This data describes a binding interaction between two proteins.

Interface contacts:
Residue F362 in protein 2 is in contact with residue L143 in protein 1 (closest heavy-atom distance 3.5 Å).
Residue N432 in protein 2 is in contact with residue N108 in protein 1 (closest heavy-atom distance 3.1 Å).
Residue S358 in protein 2 contacts residue G81 in protein 1 (closest heavy-atom distance 3.9 Å).
Residue F379 in protein 2 contacts residue V33 in protein 1 (closest heavy-atom distance 3.9 Å).
Residue Q365 in protein 2 interacts with residue F132 in protein 1 (closest heavy-atom distance 3.0 Å).
Residue W477 in protein 2 interacts with residue G145 in protein 1 (closest heavy-atom distance 3.7 Å).
Residue T356 in protein 2 is in contact with residue N80 in protein 1 (closest heavy-atom distance 3.7 Å).
Residue S358 in protein 2 is in contact with residue V79 in protein 1 (closest heavy-atom distance 2.2 Å).
Residue K340 in protein 2 contacts residue I53 in protein 1 (closest heavy-atom distance 3.0 Å).
Residue M460 in protein 2 contacts residue L104 in protein 1 (closest heavy-atom distance 3.5 Å).
Residue T470 in protein 2 is in contact with residue R136 in protein 1 (closest heavy-atom distance 3.3 Å).
Residue T428 in protein 2 is in contact with residue N108 in protein 1 (closest heavy-atom distance 3.1 Å).
Residue W357 in protein 2 contacts residue Q82 in protein 1 (closest heavy-atom distance 2.7 Å).
Residue P354 in protein 2 contacts residue I53 in protein 1 (closest heavy-atom distance 3.9 Å).
Residue F371 in protein 2 interacts with residue Y41 in protein 1 (closest heavy-atom distance 3.9 Å).
Residue Y361 in protein 2 contacts residue Y146 in protein 1 (closest heavy-atom distance 3.6 Å).
Residue F379 in protein 2 contacts residue A30 in protein 1 (closest heavy-atom distance 3.7 Å).
Residue W357 in protein 2 is in contact with residue E86 in protein 1 (closest heavy-atom distance 3.6 Å).
Residue S337 in protein 2 interacts with residue I53 in protein 1 (closest heavy-atom distance 3.9 Å).
Residue A401 in protein 2 is in contact with residue I49 in protein 1 (closest heavy-atom distance 3.6 Å).
Residue P354 in protein 2 interacts with residue Y50 in protein 1 (closest heavy-atom distance 3.5 Å).
Residue V368 in protein 2 interacts with residue Y41 in protein 1 (closest heavy-atom distance 3.0 Å).
Residue T356 in protein 2 interacts with residue Q82 in protein 1 (closest heavy-atom distance 3.4 Å).
Residue H474 in protein 2 is in contact with residue Y146 in protein 1 (closest heavy-atom distance 2.8 Å).
Residue P336 in protein 2 interacts with residue I53 in protein 1 (closest heavy-atom distance 3.0 Å).
Residue L375 in protein 2 contacts residue V37 in protein 1 (closest heavy-atom distance 3.5 Å).
Residue P354 in protein 2 interacts with residue I49 in protein 1 (closest heavy-atom distance 3.7 Å).
Residue W357 in protein 2 interacts with residue S90 in protein 1 (closest heavy-atom distance 2.9 Å).
Residue T356 in protein 2 is in contact with residue V79 in protein 1 (closest heavy-atom distance 3.9 Å).
Residue T356 in protein 2 interacts with residue Y50 in protein 1 (closest heavy-atom distance 3.5 Å).
Residue V373 in protein 2 interacts with residue F101 in protein 1 (closest heavy-atom distance 3.5 Å).
Residue M397 in protein 2 is in contact with residue Y41 in protein 1 (closest heavy-atom distance 3.4 Å).
Residue Y376 in protein 2 is in contact with residue I102 in protein 1 (closest heavy-atom distance 3.8 Å).
Residue V456 in protein 2 interacts with residue L121 in protein 1 (closest heavy-atom distance 3.6 Å).
Residue P372 in protein 2 interacts with residue Y34 in protein 1 (closest heavy-atom distance 3.2 Å).
Residue W477 in protein 2 is in contact with residue L147 in protein 1 (closest heavy-atom distance 3.4 Å).
Residue P372 in protein 2 contacts residue Y41 in protein 1 (closest heavy-atom distance 3.9 Å).
Residue Y429 in protein 2 interacts with residue L104 in protein 1 (closest heavy-atom distance 3.1 Å).
Residue K453 in protein 2 is in contact with residue F118 in protein 1 (closest heavy-atom distance 3.0 Å).
Residue F369 in protein 2 interacts with residue F94 in protein 1 (closest heavy-atom distance 3.6 Å).
Residue F369 in protein 2 contacts residue A135 in protein 1 (closest heavy-atom distance 3.6 Å).
Residue L375 in protein 2 interacts with residue Y34 in protein 1 (closest heavy-atom distance 3.9 Å).
Residue Y361 in protein 2 interacts with residue F94 in protein 1 (closest heavy-atom distance 4.0 Å).
Residue Y361 in protein 2 interacts with residue M139 in protein 1 (closest heavy-atom distance 3.5 Å).
Residue L382 in protein 2 interacts with residue A30 in protein 1 (closest heavy-atom distance 3.7 Å).
Residue S358 in protein 2 contacts residue M139 in protein 1 (closest heavy-atom distance 3.8 Å).
Residue W357 in protein 2 interacts with residue G87 in protein 1 (closest heavy-atom distance 3.2 Å).
Residue M464 in protein 2 contacts residue F101 in protein 1 (closest heavy-atom distance 3.6 Å).
Residue A401 in protein 2 is in contact with residue I44 in protein 1 (closest heavy-atom distance 3.4 Å).
Residue W477 in protein 2 is in contact with residue Y146 in protein 1 (closest heavy-atom distance 3.8 Å).
Residue F362 in protein 2 interacts with residue M139 in protein 1 (closest heavy-atom distance 3.6 Å).
Residue Y376 in protein 2 contacts residue Y34 in protein 1 (closest heavy-atom distance 3.5 Å).
Residue T470 in protein 2 is in contact with residue F132 in protein 1 (closest heavy-atom distance 3.4 Å).
Residue M397 in protein 2 interacts with residue I44 in protein 1 (closest heavy-atom distance 3.7 Å).
Residue S358 in protein 2 contacts residue K142 in protein 1 (closest heavy-atom distance 3.4 Å).
Residue T356 in protein 2 is in contact with residue G81 in protein 1 (closest heavy-atom distance 3.6 Å).
Residue W357 in protein 2 is in contact with residue T45 in protein 1 (closest heavy-atom distance 3.1 Å).
Residue F379 in protein 2 interacts with residue Y34 in protein 1 (closest heavy-atom distance 3.7 Å).
Residue Y361 in protein 2 contacts residue R136 in protein 1 (closest heavy-atom distance 3.5 Å).
Residue F467 in protein 2 contacts residue F132 in protein 1 (closest heavy-atom distance 3.3 Å).

Sequence of protein 1:
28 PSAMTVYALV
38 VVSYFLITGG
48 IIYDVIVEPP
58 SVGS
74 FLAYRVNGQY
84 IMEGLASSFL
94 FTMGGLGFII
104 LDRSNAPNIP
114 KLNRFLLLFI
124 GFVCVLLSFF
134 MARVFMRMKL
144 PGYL

Sequence of protein 2:
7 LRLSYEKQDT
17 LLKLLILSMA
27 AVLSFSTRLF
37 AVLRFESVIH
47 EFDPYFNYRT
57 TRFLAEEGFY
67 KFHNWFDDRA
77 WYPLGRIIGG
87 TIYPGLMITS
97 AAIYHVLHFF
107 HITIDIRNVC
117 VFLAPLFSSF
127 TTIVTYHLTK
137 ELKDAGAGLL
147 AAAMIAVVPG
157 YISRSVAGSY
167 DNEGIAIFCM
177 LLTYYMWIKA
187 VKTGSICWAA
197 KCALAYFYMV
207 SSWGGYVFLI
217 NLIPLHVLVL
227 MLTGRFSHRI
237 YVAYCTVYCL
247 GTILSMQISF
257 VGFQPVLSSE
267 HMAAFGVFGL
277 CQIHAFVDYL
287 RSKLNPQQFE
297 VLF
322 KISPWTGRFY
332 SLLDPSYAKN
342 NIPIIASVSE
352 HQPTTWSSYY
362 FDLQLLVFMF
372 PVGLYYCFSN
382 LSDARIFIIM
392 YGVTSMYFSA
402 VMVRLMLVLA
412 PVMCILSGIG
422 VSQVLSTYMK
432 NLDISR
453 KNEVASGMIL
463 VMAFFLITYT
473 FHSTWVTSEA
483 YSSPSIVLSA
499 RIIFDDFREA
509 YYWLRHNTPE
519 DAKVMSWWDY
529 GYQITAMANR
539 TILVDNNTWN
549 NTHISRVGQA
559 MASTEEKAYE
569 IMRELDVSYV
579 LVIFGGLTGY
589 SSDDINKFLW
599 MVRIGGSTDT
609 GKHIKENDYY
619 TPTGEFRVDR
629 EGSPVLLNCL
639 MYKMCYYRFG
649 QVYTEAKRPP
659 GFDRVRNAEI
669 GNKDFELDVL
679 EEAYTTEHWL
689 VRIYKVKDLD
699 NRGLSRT